Sequence of chain B:
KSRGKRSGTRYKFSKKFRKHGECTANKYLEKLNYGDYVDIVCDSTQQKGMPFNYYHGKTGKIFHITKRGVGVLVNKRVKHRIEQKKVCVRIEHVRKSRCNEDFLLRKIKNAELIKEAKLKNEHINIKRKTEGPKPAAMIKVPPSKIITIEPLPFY

The following describes two proteins that form a bound complex.

Sequence of chain A:
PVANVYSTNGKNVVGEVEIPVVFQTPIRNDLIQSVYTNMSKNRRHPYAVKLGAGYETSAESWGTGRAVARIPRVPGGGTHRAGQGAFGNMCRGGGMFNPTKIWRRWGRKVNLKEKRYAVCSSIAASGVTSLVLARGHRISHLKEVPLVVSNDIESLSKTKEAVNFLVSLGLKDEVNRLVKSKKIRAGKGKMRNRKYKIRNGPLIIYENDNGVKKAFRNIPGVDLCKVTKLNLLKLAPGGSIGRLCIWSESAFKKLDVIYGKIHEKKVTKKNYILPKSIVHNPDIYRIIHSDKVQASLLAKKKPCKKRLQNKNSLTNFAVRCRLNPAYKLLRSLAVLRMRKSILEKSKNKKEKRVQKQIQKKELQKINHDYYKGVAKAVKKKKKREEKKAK

Interface contacts:
Residue G373 in chain A is in contact with residue T148 in chain B (closest heavy-atom distance 4.4 Å).
Residue K376 in chain A is in contact with residue S144 in chain B (closest heavy-atom distance 3.1 Å).
Residue V378 in chain A is in contact with residue E150 in chain B (closest heavy-atom distance 4.9 Å).
Residue A377 in chain A contacts residue T148 in chain B (closest heavy-atom distance 3.6 Å).
Residue K381 in chain A contacts residue T148 in chain B (closest heavy-atom distance 2.9 Å).
Residue K381 in chain A is in contact with residue E150 in chain B (closest heavy-atom distance 3.9 Å).
Residue K381 in chain A interacts with residue I149 in chain B (closest heavy-atom distance 4.4 Å).